The following describes two proteins that form a bound complex.

Sequence of chain A:
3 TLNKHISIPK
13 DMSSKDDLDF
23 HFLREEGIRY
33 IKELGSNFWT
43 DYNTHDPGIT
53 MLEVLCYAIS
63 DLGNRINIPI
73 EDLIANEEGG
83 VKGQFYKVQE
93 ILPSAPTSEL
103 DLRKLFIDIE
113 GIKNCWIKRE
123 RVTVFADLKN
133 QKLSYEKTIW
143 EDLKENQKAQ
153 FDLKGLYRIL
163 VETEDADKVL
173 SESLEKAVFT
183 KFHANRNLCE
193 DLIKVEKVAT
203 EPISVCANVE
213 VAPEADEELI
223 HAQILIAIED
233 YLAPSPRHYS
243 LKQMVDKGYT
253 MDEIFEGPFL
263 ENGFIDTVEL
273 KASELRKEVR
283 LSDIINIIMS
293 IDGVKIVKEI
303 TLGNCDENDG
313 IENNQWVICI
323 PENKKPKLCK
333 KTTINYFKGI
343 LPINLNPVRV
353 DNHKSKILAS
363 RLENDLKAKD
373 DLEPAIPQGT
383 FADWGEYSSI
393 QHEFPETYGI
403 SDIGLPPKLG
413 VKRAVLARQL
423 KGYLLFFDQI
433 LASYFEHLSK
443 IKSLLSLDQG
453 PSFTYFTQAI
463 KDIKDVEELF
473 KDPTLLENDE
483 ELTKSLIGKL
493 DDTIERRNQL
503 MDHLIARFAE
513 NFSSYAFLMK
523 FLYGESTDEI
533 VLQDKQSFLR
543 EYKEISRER

Sequence of chain B:
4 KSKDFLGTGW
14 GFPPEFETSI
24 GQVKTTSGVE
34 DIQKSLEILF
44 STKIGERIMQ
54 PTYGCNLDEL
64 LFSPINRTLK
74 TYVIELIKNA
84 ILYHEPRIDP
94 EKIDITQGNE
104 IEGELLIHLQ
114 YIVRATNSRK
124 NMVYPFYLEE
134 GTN

Contacts between the two chains:
Residue Q421 in chain A is in contact with residue E18 in chain B (closest heavy-atom distance 3.9 Å).
Residue H47 in chain A interacts with residue I41 in chain B (closest heavy-atom distance 3.1 Å).
Residue K34 in chain A is in contact with residue Y130 in chain B (closest heavy-atom distance 4.1 Å).
Residue H23 in chain A interacts with residue M52 in chain B (closest heavy-atom distance 4.3 Å).
Residue Y44 in chain A interacts with residue Y127 in chain B (closest heavy-atom distance 3.6 Å).
Residue S38 in chain A is in contact with residue Y127 in chain B (closest heavy-atom distance 4.1 Å).
Residue P49 in chain A interacts with residue W13 in chain B (closest heavy-atom distance 4.1 Å).
Residue Y425 in chain A interacts with residue W13 in chain B (closest heavy-atom distance 4.0 Å).
Residue D43 in chain A contacts residue D34 in chain B (closest heavy-atom distance 2.8 Å).
Residue E55 in chain A is in contact with residue R50 in chain B (closest heavy-atom distance 3.5 Å).
Residue M53 in chain A is in contact with residue W13 in chain B (closest heavy-atom distance 4.5 Å).
Residue P397 in chain A interacts with residue R50 in chain B (closest heavy-atom distance 4.4 Å).
Residue L418 in chain A interacts with residue P16 in chain B (closest heavy-atom distance 3.9 Å).
Residue Y44 in chain A contacts residue M125 in chain B (closest heavy-atom distance 3.2 Å).
Residue H47 in chain A interacts with residue D34 in chain B (closest heavy-atom distance 3.8 Å).
Residue W41 in chain A contacts residue W13 in chain B (closest heavy-atom distance 4.0 Å).
Residue F40 in chain A contacts residue T11 in chain B (closest heavy-atom distance 3.4 Å).
Residue Y425 in chain A is in contact with residue F19 in chain B (closest heavy-atom distance 3.9 Å).
Residue T42 in chain A interacts with residue G10 in chain B (closest heavy-atom distance 3.8 Å).
Residue W41 in chain A is in contact with residue T11 in chain B (closest heavy-atom distance 3.9 Å).
Residue N45 in chain A contacts residue K123 in chain B (closest heavy-atom distance 4.2 Å).
Residue K414 in chain A is in contact with residue E18 in chain B (closest heavy-atom distance 4.4 Å).
Residue P397 in chain A interacts with residue E49 in chain B (closest heavy-atom distance 3.9 Å).
Residue T52 in chain A contacts residue R50 in chain B (closest heavy-atom distance 3.2 Å).
Residue D43 in chain A interacts with residue T11 in chain B (closest heavy-atom distance 3.1 Å).
Residue N45 in chain A is in contact with residue M125 in chain B (closest heavy-atom distance 3.4 Å).
Residue L418 in chain A is in contact with residue E18 in chain B (closest heavy-atom distance 3.6 Å).
Residue T46 in chain A is in contact with residue Y56 in chain B (closest heavy-atom distance 3.9 Å).
Residue T42 in chain A is in contact with residue M125 in chain B (closest heavy-atom distance 4.0 Å).
Residue T399 in chain A is in contact with residue F15 in chain B (closest heavy-atom distance 3.1 Å).
Residue P49 in chain A contacts residue F15 in chain B (closest heavy-atom distance 4.1 Å).
Residue D43 in chain A interacts with residue M125 in chain B (closest heavy-atom distance 4.2 Å).
Residue H47 in chain A interacts with residue S38 in chain B (closest heavy-atom distance 3.4 Å).
Residue G50 in chain A interacts with residue W13 in chain B (closest heavy-atom distance 4.1 Å).
Residue K34 in chain A interacts with residue Y127 in chain B (closest heavy-atom distance 3.2 Å).
Residue R415 in chain A is in contact with residue E40 in chain B (closest heavy-atom distance 4.3 Å).
Residue D48 in chain A contacts residue W13 in chain B (closest heavy-atom distance 3.8 Å).
Residue T42 in chain A contacts residue Y127 in chain B (closest heavy-atom distance 3.1 Å).
Residue H47 in chain A is in contact with residue R90 in chain B (closest heavy-atom distance 3.6 Å).
Residue T46 in chain A is in contact with residue R50 in chain B (closest heavy-atom distance 3.1 Å).
Residue E398 in chain A contacts residue E49 in chain B (closest heavy-atom distance 4.2 Å).
Residue D43 in chain A is in contact with residue G12 in chain B (closest heavy-atom distance 4.2 Å).
Residue D43 in chain A contacts residue R90 in chain B (closest heavy-atom distance 4.1 Å).
Residue E55 in chain A is in contact with residue Q53 in chain B (closest heavy-atom distance 4.1 Å).
Residue R415 in chain A interacts with residue F15 in chain B (closest heavy-atom distance 3.8 Å).
Residue Q421 in chain A interacts with residue F19 in chain B (closest heavy-atom distance 3.2 Å).
Residue T42 in chain A contacts residue V126 in chain B (closest heavy-atom distance 3.7 Å).
Residue T42 in chain A contacts residue T11 in chain B (closest heavy-atom distance 3.3 Å).
Residue H47 in chain A contacts residue Y56 in chain B (closest heavy-atom distance 3.6 Å).
Residue F22 in chain A contacts residue M52 in chain B (closest heavy-atom distance 3.6 Å).
Residue Q421 in chain A interacts with residue P17 in chain B (closest heavy-atom distance 4.3 Å).
Residue T399 in chain A contacts residue S44 in chain B (closest heavy-atom distance 3.9 Å).
Residue L418 in chain A interacts with residue P17 in chain B (closest heavy-atom distance 4.1 Å).
Residue W41 in chain A interacts with residue G12 in chain B (closest heavy-atom distance 4.3 Å).
Residue N45 in chain A is in contact with residue N124 in chain B (closest heavy-atom distance 3.6 Å).
Residue P49 in chain A interacts with residue G14 in chain B (closest heavy-atom distance 3.8 Å).
Residue Y400 in chain A contacts residue F15 in chain B (closest heavy-atom distance 4.1 Å).
Residue N45 in chain A interacts with residue V126 in chain B (closest heavy-atom distance 4.3 Å).
Residue E395 in chain A is in contact with residue I51 in chain B (closest heavy-atom distance 3.5 Å).
Residue Y59 in chain A is in contact with residue I51 in chain B (closest heavy-atom distance 4.1 Å).